Residue-level contacts at the interface:
Residue S120 in protein 2 is in contact with residue E195 in protein 1 (closest heavy-atom distance 3.1 Å).
Residue A768 in protein 2 interacts with residue K213 in protein 1 (closest heavy-atom distance 3.5 Å).
Residue V300 in protein 2 contacts residue K213 in protein 1 (closest heavy-atom distance 3.7 Å).
Residue W126 in protein 2 interacts with residue P191 in protein 1 (closest heavy-atom distance 4.0 Å).
Residue L284 in protein 2 is in contact with residue K202 in protein 1 (closest heavy-atom distance 3.9 Å).
Residue F769 in protein 2 is in contact with residue L211 in protein 1 (closest heavy-atom distance 3.7 Å).
Residue R334 in protein 2 interacts with residue L206 in protein 1 (closest heavy-atom distance 3.6 Å).
Residue N427 in protein 2 interacts with residue T189 in protein 1 (closest heavy-atom distance 3.8 Å).
Residue D282 in protein 2 contacts residue W205 in protein 1 (closest heavy-atom distance 2.9 Å).
Residue L132 in protein 2 interacts with residue T189 in protein 1 (closest heavy-atom distance 3.3 Å).
Residue L240 in protein 2 is in contact with residue W205 in protein 1 (closest heavy-atom distance 3.8 Å).
Residue W145 in protein 2 interacts with residue I198 in protein 1 (closest heavy-atom distance 3.6 Å).
Residue R97 in protein 2 contacts residue K193 in protein 1 (closest heavy-atom distance 3.4 Å).
Residue V300 in protein 2 is in contact with residue L211 in protein 1 (closest heavy-atom distance 4.0 Å).
Residue S120 in protein 2 interacts with residue K193 in protein 1 (closest heavy-atom distance 3.4 Å).
Residue E237 in protein 2 interacts with residue W205 in protein 1 (closest heavy-atom distance 3.9 Å).
Residue N136 in protein 2 interacts with residue S187 in protein 1 (closest heavy-atom distance 3.0 Å).
Residue L132 in protein 2 contacts residue K188 in protein 1 (closest heavy-atom distance 3.8 Å).
Residue W242 in protein 2 contacts residue W205 in protein 1 (closest heavy-atom distance 3.5 Å).
Residue L284 in protein 2 interacts with residue L206 in protein 1 (closest heavy-atom distance 3.7 Å).
Residue P133 in protein 2 is in contact with residue K188 in protein 1 (closest heavy-atom distance 3.5 Å).
Residue P133 in protein 2 contacts residue T189 in protein 1 (closest heavy-atom distance 3.2 Å).
Residue S238 in protein 2 contacts residue W205 in protein 1 (closest heavy-atom distance 3.2 Å).
Residue R97 in protein 2 interacts with residue P192 in protein 1 (closest heavy-atom distance 4.0 Å).
Residue N136 in protein 2 interacts with residue L190 in protein 1 (closest heavy-atom distance 3.6 Å).
Residue R97 in protein 2 is in contact with residue L190 in protein 1 (closest heavy-atom distance 3.4 Å).
Residue R189 in protein 2 is in contact with residue S201 in protein 1 (closest heavy-atom distance 3.9 Å).
Residue D96 in protein 2 contacts residue K193 in protein 1 (closest heavy-atom distance 3.6 Å).
Residue V122 in protein 2 interacts with residue P192 in protein 1 (closest heavy-atom distance 3.7 Å).
Residue E100 in protein 2 contacts residue I199 in protein 1 (closest heavy-atom distance 3.4 Å).
Residue S258 in protein 2 contacts residue W205 in protein 1 (closest heavy-atom distance 4.0 Å).
Residue V143 in protein 2 contacts residue I198 in protein 1 (closest heavy-atom distance 3.6 Å).
Residue G119 in protein 2 is in contact with residue K194 in protein 1 (closest heavy-atom distance 3.7 Å).
Residue I770 in protein 2 interacts with residue N212 in protein 1 (closest heavy-atom distance 3.6 Å).
Residue R97 in protein 2 interacts with residue P191 in protein 1 (closest heavy-atom distance 2.4 Å).
Residue D282 in protein 2 contacts residue L206 in protein 1 (closest heavy-atom distance 3.8 Å).
Residue N136 in protein 2 is in contact with residue P191 in protein 1 (closest heavy-atom distance 4.0 Å).
Residue G119 in protein 2 interacts with residue E195 in protein 1 (closest heavy-atom distance 2.9 Å).
Residue S258 in protein 2 is in contact with residue R208 in protein 1 (closest heavy-atom distance 4.0 Å).
Residue D332 in protein 2 interacts with residue K213 in protein 1 (closest heavy-atom distance 3.7 Å).
Residue A768 in protein 2 contacts residue G214 in protein 1 (closest heavy-atom distance 2.5 Å).
Residue Q426 in protein 2 is in contact with residue Q185 in protein 1 (closest heavy-atom distance 3.3 Å).
Residue R97 in protein 2 contacts residue D186 in protein 1 (closest heavy-atom distance 3.8 Å).
Residue A281 in protein 2 is in contact with residue L211 in protein 1 (closest heavy-atom distance 3.7 Å).
Residue Q426 in protein 2 contacts residue L190 in protein 1 (closest heavy-atom distance 3.7 Å).
Residue D282 in protein 2 contacts residue L211 in protein 1 (closest heavy-atom distance 4.0 Å).
Residue V300 in protein 2 contacts residue L206 in protein 1 (closest heavy-atom distance 3.8 Å).
Residue T124 in protein 2 contacts residue P191 in protein 1 (closest heavy-atom distance 3.5 Å).
Residue W145 in protein 2 interacts with residue K202 in protein 1 (closest heavy-atom distance 3.8 Å).
Residue D282 in protein 2 interacts with residue R208 in protein 1 (closest heavy-atom distance 2.8 Å).
Residue K767 in protein 2 is in contact with residue G214 in protein 1 (closest heavy-atom distance 3.3 Å).
Residue E237 in protein 2 interacts with residue R208 in protein 1 (closest heavy-atom distance 2.8 Å).
Residue E237 in protein 2 is in contact with residue A210 in protein 1 (closest heavy-atom distance 3.6 Å).
Residue G94 in protein 2 is in contact with residue L190 in protein 1 (closest heavy-atom distance 3.8 Å).
Residue S98 in protein 2 is in contact with residue K194 in protein 1 (closest heavy-atom distance 3.7 Å).
Residue W242 in protein 2 interacts with residue K202 in protein 1 (closest heavy-atom distance 3.3 Å).
Residue D96 in protein 2 is in contact with residue K194 in protein 1 (closest heavy-atom distance 3.2 Å).
Residue K767 in protein 2 is in contact with residue K213 in protein 1 (closest heavy-atom distance 3.4 Å).
Residue F769 in protein 2 is in contact with residue N212 in protein 1 (closest heavy-atom distance 3.9 Å).
Residue F769 in protein 2 interacts with residue K213 in protein 1 (closest heavy-atom distance 3.4 Å).

Sequence of protein 2:
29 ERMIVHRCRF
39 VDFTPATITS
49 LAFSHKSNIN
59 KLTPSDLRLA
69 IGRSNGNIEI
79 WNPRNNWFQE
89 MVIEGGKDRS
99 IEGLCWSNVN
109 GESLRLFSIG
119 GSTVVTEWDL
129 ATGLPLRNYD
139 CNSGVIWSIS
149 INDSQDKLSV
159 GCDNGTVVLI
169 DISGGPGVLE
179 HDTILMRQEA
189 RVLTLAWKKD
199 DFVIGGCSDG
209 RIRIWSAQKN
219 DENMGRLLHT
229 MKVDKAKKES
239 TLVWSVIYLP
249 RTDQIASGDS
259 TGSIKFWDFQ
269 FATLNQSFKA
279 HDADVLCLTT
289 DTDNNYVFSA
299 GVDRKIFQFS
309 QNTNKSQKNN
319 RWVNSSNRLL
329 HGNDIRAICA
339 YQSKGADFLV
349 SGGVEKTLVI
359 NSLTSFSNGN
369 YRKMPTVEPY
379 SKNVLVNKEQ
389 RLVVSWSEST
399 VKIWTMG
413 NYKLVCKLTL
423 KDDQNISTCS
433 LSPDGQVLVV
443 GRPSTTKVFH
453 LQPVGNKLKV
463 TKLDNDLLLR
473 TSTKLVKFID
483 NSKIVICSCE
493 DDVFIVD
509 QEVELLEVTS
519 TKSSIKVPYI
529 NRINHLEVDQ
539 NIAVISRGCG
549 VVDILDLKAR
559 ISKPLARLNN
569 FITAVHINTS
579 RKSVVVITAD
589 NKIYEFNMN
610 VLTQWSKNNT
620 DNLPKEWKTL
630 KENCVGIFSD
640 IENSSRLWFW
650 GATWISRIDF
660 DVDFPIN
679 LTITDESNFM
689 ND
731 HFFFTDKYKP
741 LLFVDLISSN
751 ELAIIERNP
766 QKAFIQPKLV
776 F

Sequence of protein 1:
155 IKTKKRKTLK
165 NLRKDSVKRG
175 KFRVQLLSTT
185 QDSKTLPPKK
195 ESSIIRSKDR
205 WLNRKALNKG

These two protein chains interact to form a complex.